These two protein chains interact to form a complex.

Interface contacts:
Residue P130 in the first protein is in contact with residue A2 in the second protein (closest heavy-atom distance 3.6 Å).
Residue K172 in the first protein contacts residue L15 in the second protein (closest heavy-atom distance 3.8 Å).
Residue D213 in the first protein contacts residue R3 in the second protein (closest heavy-atom distance 3.3 Å).
Residue V215 in the first protein is in contact with residue R3 in the second protein (closest heavy-atom distance 4.0 Å).
Residue L214 in the first protein contacts residue L17 in the second protein (closest heavy-atom distance 4.2 Å).
Residue L169 in the first protein is in contact with residue C6 in the second protein (closest heavy-atom distance 4.5 Å).
Residue V198 in the first protein interacts with residue A1 in the second protein (closest heavy-atom distance 4.5 Å).
Residue V215 in the first protein interacts with residue C5 in the second protein (closest heavy-atom distance 3.5 Å).
Residue Y176 in the first protein is in contact with residue P19 in the second protein (closest heavy-atom distance 3.4 Å).
Residue T217 in the first protein contacts residue C6 in the second protein (closest heavy-atom distance 3.0 Å).
Residue Y212 in the first protein contacts residue R3 in the second protein (closest heavy-atom distance 4.0 Å).
Residue K172 in the first protein contacts residue D13 in the second protein (closest heavy-atom distance 2.7 Å).
Residue I201 in the first protein is in contact with residue L17 in the second protein (closest heavy-atom distance 3.8 Å).
Residue Y176 in the first protein interacts with residue M4 in the second protein (closest heavy-atom distance 3.7 Å).
Residue Y176 in the first protein is in contact with residue L17 in the second protein (closest heavy-atom distance 3.5 Å).
Residue Y212 in the first protein contacts residue M4 in the second protein (closest heavy-atom distance 3.4 Å).
Residue V188 in the first protein interacts with residue L15 in the second protein (closest heavy-atom distance 4.0 Å).
Residue T125 in the first protein is in contact with residue A1 in the second protein (closest heavy-atom distance 3.7 Å).
Residue G109 in the first protein is in contact with residue A1 in the second protein (closest heavy-atom distance 5.0 Å).
Residue F203 in the first protein contacts residue L17 in the second protein (closest heavy-atom distance 4.9 Å).
Residue V211 in the first protein contacts residue A1 in the second protein (closest heavy-atom distance 4.4 Å).
Residue E175 in the first protein interacts with residue L15 in the second protein (closest heavy-atom distance 2.9 Å).
Residue V211 in the first protein is in contact with residue A2 in the second protein (closest heavy-atom distance 4.2 Å).
Residue L214 in the first protein interacts with residue C6 in the second protein (closest heavy-atom distance 4.0 Å).
Residue L214 in the first protein contacts residue L15 in the second protein (closest heavy-atom distance 5.0 Å).
Residue Q173 in the first protein contacts residue L15 in the second protein (closest heavy-atom distance 2.8 Å).
Residue T217 in the first protein interacts with residue K7 in the second protein (closest heavy-atom distance 3.5 Å).
Residue D213 in the first protein is in contact with residue M4 in the second protein (closest heavy-atom distance 3.1 Å).
Residue L214 in the first protein contacts residue M4 in the second protein (closest heavy-atom distance 3.5 Å).
Residue L169 in the first protein contacts residue L15 in the second protein (closest heavy-atom distance 3.8 Å).
Residue Y212 in the first protein is in contact with residue A2 in the second protein (closest heavy-atom distance 3.4 Å).
Residue T217 in the first protein interacts with residue R18 in the second protein (closest heavy-atom distance 3.9 Å).
Residue A177 in the first protein contacts residue L17 in the second protein (closest heavy-atom distance 3.0 Å).
Residue V215 in the first protein is in contact with residue C6 in the second protein (closest heavy-atom distance 2.9 Å).
Residue V215 in the first protein is in contact with residue M4 in the second protein (closest heavy-atom distance 2.9 Å).
Residue M110 in the first protein contacts residue A1 in the second protein (closest heavy-atom distance 3.3 Å).
Residue A177 in the first protein is in contact with residue R18 in the second protein (closest heavy-atom distance 4.5 Å).
Residue Q173 in the first protein interacts with residue V14 in the second protein (closest heavy-atom distance 3.6 Å).
Residue E175 in the first protein interacts with residue L17 in the second protein (closest heavy-atom distance 2.8 Å).
Residue E127 in the first protein is in contact with residue A2 in the second protein (closest heavy-atom distance 3.9 Å).
Residue A177 in the first protein contacts residue P19 in the second protein (closest heavy-atom distance 4.8 Å).
Residue E175 in the first protein interacts with residue R12 in the second protein (closest heavy-atom distance 2.8 Å).
Residue D213 in the first protein interacts with residue A1 in the second protein (closest heavy-atom distance 4.1 Å).
Residue K172 in the first protein interacts with residue L8 in the second protein (closest heavy-atom distance 4.2 Å).
Residue V174 in the first protein is in contact with residue L17 in the second protein (closest heavy-atom distance 3.9 Å).
Residue T217 in the first protein contacts residue C5 in the second protein (closest heavy-atom distance 3.9 Å).
Residue V174 in the first protein is in contact with residue L15 in the second protein (closest heavy-atom distance 3.2 Å).
Residue E175 in the first protein contacts residue V14 in the second protein (closest heavy-atom distance 3.6 Å).
Residue V174 in the first protein interacts with residue V14 in the second protein (closest heavy-atom distance 4.1 Å).
Residue Y126 in the first protein is in contact with residue A2 in the second protein (closest heavy-atom distance 4.5 Å).
Residue Q173 in the first protein interacts with residue D13 in the second protein (closest heavy-atom distance 4.5 Å).
Residue Y176 in the first protein contacts residue R18 in the second protein (closest heavy-atom distance 4.2 Å).
Residue E127 in the first protein interacts with residue A1 in the second protein (closest heavy-atom distance 4.7 Å).
Residue D213 in the first protein is in contact with residue A2 in the second protein (closest heavy-atom distance 2.8 Å).
Residue K216 in the first protein contacts residue C6 in the second protein (closest heavy-atom distance 3.5 Å).
Residue E175 in the first protein interacts with residue C16 in the second protein (closest heavy-atom distance 3.5 Å).

Sequence of the first protein:
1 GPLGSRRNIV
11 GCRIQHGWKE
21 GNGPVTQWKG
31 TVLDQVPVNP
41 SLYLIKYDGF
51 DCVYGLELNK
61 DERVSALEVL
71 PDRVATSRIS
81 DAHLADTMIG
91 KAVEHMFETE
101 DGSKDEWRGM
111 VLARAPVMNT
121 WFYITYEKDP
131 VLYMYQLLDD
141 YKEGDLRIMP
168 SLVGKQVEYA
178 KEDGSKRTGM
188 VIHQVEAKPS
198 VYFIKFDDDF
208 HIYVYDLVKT

Sequence of the second protein:
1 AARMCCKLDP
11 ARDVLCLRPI